These two protein chains interact to form a complex.

Sequence of chain A:
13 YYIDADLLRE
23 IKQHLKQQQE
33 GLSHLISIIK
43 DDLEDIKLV

Sequence of chain B:
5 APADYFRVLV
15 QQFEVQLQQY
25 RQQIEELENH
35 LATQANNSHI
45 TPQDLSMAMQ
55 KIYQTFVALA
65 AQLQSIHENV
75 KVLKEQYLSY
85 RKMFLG

Residue-level contacts at the interface:
Residue V74 in chain B is in contact with residue I41 in chain A (closest heavy-atom distance 4.8 Å).
Residue K75 in chain B interacts with residue D44 in chain A (closest heavy-atom distance 4.5 Å).
Residue H71 in chain B interacts with residue I40 in chain A (closest heavy-atom distance 3.5 Å).
Residue Y24 in chain B contacts residue Q30 in chain A (closest heavy-atom distance 2.8 Å).
Residue L35 in chain B is in contact with residue L20 in chain A (closest heavy-atom distance 3.7 Å).
Residue I56 in chain B contacts residue Q30 in chain A (closest heavy-atom distance 3.5 Å).
Residue V74 in chain B is in contact with residue I48 in chain A (closest heavy-atom distance 4.0 Å).
Residue Y81 in chain B interacts with residue I48 in chain A (closest heavy-atom distance 3.9 Å).
Residue Y57 in chain B is in contact with residue H26 in chain A (closest heavy-atom distance 3.7 Å).
Residue L49 in chain B is in contact with residue I15 in chain A (closest heavy-atom distance 3.6 Å).
Residue F60 in chain B interacts with residue L34 in chain A (closest heavy-atom distance 3.8 Å).
Residue Q38 in chain B is in contact with residue Y14 in chain A (closest heavy-atom distance 3.2 Å).
Residue M53 in chain B interacts with residue L27 in chain A (closest heavy-atom distance 4.3 Å).
Residue Q68 in chain B is in contact with residue L37 in chain A (closest heavy-atom distance 4.1 Å).
Residue L67 in chain B interacts with residue I41 in chain A (closest heavy-atom distance 3.4 Å).
Residue K78 in chain B is in contact with residue V51 in chain A (closest heavy-atom distance 3.8 Å).
Residue M53 in chain B is in contact with residue I23 in chain A (closest heavy-atom distance 3.5 Å).
Residue V74 in chain B contacts residue L45 in chain A (closest heavy-atom distance 4.1 Å).
Residue Y57 in chain B contacts residue Q30 in chain A (closest heavy-atom distance 3.8 Å).
Residue F60 in chain B contacts residue Q29 in chain A (closest heavy-atom distance 5.0 Å).
Residue L35 in chain B is in contact with residue I15 in chain A (closest heavy-atom distance 4.2 Å).
Residue L49 in chain B is in contact with residue I23 in chain A (closest heavy-atom distance 4.8 Å).
Residue L31 in chain B is in contact with residue L27 in chain A (closest heavy-atom distance 4.7 Å).
Residue A64 in chain B is in contact with residue L34 in chain A (closest heavy-atom distance 4.0 Å).
Residue N41 in chain B contacts residue Y13 in chain A (closest heavy-atom distance 3.5 Å).
Residue Y81 in chain B interacts with residue V51 in chain A (closest heavy-atom distance 3.9 Å).
Residue L67 in chain B is in contact with residue L37 in chain A (closest heavy-atom distance 3.8 Å).
Residue S42 in chain B contacts residue Y13 in chain A (closest heavy-atom distance 3.3 Å).
Residue K78 in chain B contacts residue D47 in chain A (closest heavy-atom distance 3.8 Å).
Residue K78 in chain B is in contact with residue I48 in chain A (closest heavy-atom distance 4.1 Å).
Residue I28 in chain B is in contact with residue Q30 in chain A (closest heavy-atom distance 4.7 Å).
Residue Y24 in chain B interacts with residue L34 in chain A (closest heavy-atom distance 3.9 Å).
Residue N41 in chain B contacts residue I15 in chain A (closest heavy-atom distance 3.5 Å).
Residue E32 in chain B is in contact with residue L27 in chain A (closest heavy-atom distance 4.3 Å).
Residue A64 in chain B interacts with residue L37 in chain A (closest heavy-atom distance 3.5 Å).
Residue I70 in chain B is in contact with residue I41 in chain A (closest heavy-atom distance 3.8 Å).
Residue R85 in chain B interacts with residue V51 in chain A (closest heavy-atom distance 3.4 Å).
Residue L82 in chain B contacts residue V51 in chain A (closest heavy-atom distance 3.5 Å).
Residue H71 in chain B is in contact with residue D44 in chain A (closest heavy-atom distance 2.5 Å).
Residue I56 in chain B is in contact with residue L27 in chain A (closest heavy-atom distance 4.5 Å).
Residue P46 in chain B interacts with residue I15 in chain A (closest heavy-atom distance 4.3 Å).
Residue L35 in chain B is in contact with residue I23 in chain A (closest heavy-atom distance 4.1 Å).
Residue L67 in chain B interacts with residue I38 in chain A (closest heavy-atom distance 3.5 Å).
Residue Y24 in chain B contacts residue L27 in chain A (closest heavy-atom distance 4.6 Å).
Residue L63 in chain B contacts residue L34 in chain A (closest heavy-atom distance 4.0 Å).
Residue N41 in chain B is in contact with residue Y14 in chain A (closest heavy-atom distance 3.4 Å).
Residue M53 in chain B is in contact with residue H26 in chain A (closest heavy-atom distance 3.9 Å).
Residue F60 in chain B interacts with residue Q30 in chain A (closest heavy-atom distance 3.2 Å).
Residue L67 in chain B contacts residue L34 in chain A (closest heavy-atom distance 3.8 Å).
Residue L77 in chain B is in contact with residue I48 in chain A (closest heavy-atom distance 4.5 Å).
Residue I44 in chain B contacts residue Y13 in chain A (closest heavy-atom distance 4.5 Å).
Residue V74 in chain B interacts with residue D44 in chain A (closest heavy-atom distance 3.3 Å).
Residue F60 in chain B is in contact with residue G33 in chain A (closest heavy-atom distance 4.6 Å).
Residue Y24 in chain B is in contact with residue Q31 in chain A (closest heavy-atom distance 4.4 Å).
Residue H71 in chain B interacts with residue I41 in chain A (closest heavy-atom distance 4.0 Å).